These two protein chains interact to form a complex.

Sequence of the first protein:
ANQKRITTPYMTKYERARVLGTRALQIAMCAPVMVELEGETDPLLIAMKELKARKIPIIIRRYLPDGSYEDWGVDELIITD

Sequence of the second protein:
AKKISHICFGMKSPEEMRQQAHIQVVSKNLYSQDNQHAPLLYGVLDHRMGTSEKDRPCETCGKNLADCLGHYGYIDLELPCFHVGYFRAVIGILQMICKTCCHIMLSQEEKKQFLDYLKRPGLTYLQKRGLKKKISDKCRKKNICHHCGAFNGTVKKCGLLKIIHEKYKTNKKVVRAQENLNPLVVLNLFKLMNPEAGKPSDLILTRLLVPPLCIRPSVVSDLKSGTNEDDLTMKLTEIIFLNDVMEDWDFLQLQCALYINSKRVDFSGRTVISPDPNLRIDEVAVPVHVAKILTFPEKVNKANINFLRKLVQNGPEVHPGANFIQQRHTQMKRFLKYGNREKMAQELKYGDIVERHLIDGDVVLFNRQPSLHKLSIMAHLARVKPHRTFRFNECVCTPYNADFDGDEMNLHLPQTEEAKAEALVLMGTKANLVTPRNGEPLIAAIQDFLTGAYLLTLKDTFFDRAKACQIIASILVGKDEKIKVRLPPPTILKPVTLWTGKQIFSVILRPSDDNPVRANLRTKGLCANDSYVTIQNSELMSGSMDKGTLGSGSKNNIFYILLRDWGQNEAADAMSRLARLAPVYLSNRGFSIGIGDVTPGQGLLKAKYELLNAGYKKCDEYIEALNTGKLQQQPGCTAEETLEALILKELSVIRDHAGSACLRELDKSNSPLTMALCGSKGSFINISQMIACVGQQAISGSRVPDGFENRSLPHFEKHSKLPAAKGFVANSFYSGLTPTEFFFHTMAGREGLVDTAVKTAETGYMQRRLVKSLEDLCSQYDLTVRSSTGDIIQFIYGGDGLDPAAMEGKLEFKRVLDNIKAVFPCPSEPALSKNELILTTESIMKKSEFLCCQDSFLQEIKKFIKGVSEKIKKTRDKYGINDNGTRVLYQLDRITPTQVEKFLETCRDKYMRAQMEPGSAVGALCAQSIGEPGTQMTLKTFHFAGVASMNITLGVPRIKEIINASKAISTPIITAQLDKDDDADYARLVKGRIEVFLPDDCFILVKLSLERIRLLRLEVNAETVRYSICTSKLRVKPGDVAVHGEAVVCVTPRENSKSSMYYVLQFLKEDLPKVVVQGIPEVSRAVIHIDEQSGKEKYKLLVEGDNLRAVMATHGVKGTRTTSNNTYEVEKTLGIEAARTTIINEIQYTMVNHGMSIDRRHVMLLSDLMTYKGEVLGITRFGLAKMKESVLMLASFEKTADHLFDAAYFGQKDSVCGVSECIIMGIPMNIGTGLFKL

Residue-level contacts at the interface:
Residue R891 in the second protein contacts residue D112 in the first protein (closest heavy-atom distance 3.6 Å).
Residue K1361 in the second protein contacts residue Y109 in the first protein (closest heavy-atom distance 2.7 Å).
Residue E518 in the second protein is in contact with residue R64 in the first protein (closest heavy-atom distance 3.7 Å).
Residue L1359 in the second protein contacts residue Y109 in the first protein (closest heavy-atom distance 3.4 Å).
Residue M1023 in the second protein is in contact with residue T54 in the first protein (closest heavy-atom distance 4.0 Å).
Residue Q885 in the second protein is in contact with residue P111 in the first protein (closest heavy-atom distance 3.3 Å).
Residue D963 in the second protein interacts with residue R51 in the first protein (closest heavy-atom distance 3.6 Å).
Residue Q1026 in the second protein interacts with residue T54 in the first protein (closest heavy-atom distance 2.7 Å).
Residue D963 in the second protein is in contact with residue I52 in the first protein (closest heavy-atom distance 2.7 Å).
Residue Q962 in the second protein contacts residue R51 in the first protein (closest heavy-atom distance 3.5 Å).
Residue M1023 in the second protein is in contact with residue P55 in the first protein (closest heavy-atom distance 3.9 Å).
Residue S1031 in the second protein is in contact with residue Y60 in the first protein (closest heavy-atom distance 2.7 Å).
Residue L1362 in the second protein interacts with residue Y109 in the first protein (closest heavy-atom distance 3.4 Å).
Residue T1357 in the second protein interacts with residue R64 in the first protein (closest heavy-atom distance 3.2 Å).
Residue F1360 in the second protein interacts with residue I106 in the first protein (closest heavy-atom distance 3.4 Å).
Residue D963 in the second protein interacts with residue T53 in the first protein (closest heavy-atom distance 3.4 Å).
Residue R452 in the second protein contacts residue P89 in the first protein (closest heavy-atom distance 3.5 Å).
Residue E513 in the second protein is in contact with residue L71 in the first protein (closest heavy-atom distance 3.2 Å).
Residue Q962 in the second protein contacts residue T53 in the first protein (closest heavy-atom distance 3.6 Å).
Residue F1360 in the second protein contacts residue R107 in the first protein (closest heavy-atom distance 3.1 Å).
Residue Q962 in the second protein contacts residue T54 in the first protein (closest heavy-atom distance 3.7 Å).
Residue D458 in the second protein is in contact with residue L90 in the first protein (closest heavy-atom distance 3.7 Å).
Residue R1024 in the second protein is in contact with residue D127 in the first protein (closest heavy-atom distance 3.2 Å).
Residue F403 in the second protein interacts with residue P89 in the first protein (closest heavy-atom distance 3.6 Å).
Residue L522 in the second protein interacts with residue K59 in the first protein (closest heavy-atom distance 3.4 Å).
Residue E514 in the second protein contacts residue G67 in the first protein (closest heavy-atom distance 3.2 Å).
Residue L1362 in the second protein contacts residue R107 in the first protein (closest heavy-atom distance 3.5 Å).
Residue N397 in the second protein contacts residue M75 in the first protein (closest heavy-atom distance 3.7 Å).
Residue Q885 in the second protein is in contact with residue L110 in the first protein (closest heavy-atom distance 3.2 Å).
Residue R891 in the second protein is in contact with residue L110 in the first protein (closest heavy-atom distance 3.4 Å).
Residue Q962 in the second protein interacts with residue P55 in the first protein (closest heavy-atom distance 3.6 Å).
Residue V521 in the second protein interacts with residue L97 in the first protein (closest heavy-atom distance 3.9 Å).
Residue G1030 in the second protein contacts residue T58 in the first protein (closest heavy-atom distance 3.5 Å).
Residue D887 in the second protein interacts with residue L110 in the first protein (closest heavy-atom distance 3.2 Å).
Residue K395 in the second protein interacts with residue M75 in the first protein (closest heavy-atom distance 3.9 Å).
Residue E394 in the second protein is in contact with residue L90 in the first protein (closest heavy-atom distance 3.4 Å).
Residue F1360 in the second protein contacts residue Y109 in the first protein (closest heavy-atom distance 3.5 Å).
Residue L1362 in the second protein interacts with residue Y115 in the first protein (closest heavy-atom distance 4.0 Å).
Residue E514 in the second protein is in contact with residue L71 in the first protein (closest heavy-atom distance 3.4 Å).
Residue P1029 in the second protein contacts residue T54 in the first protein (closest heavy-atom distance 3.8 Å).
Residue D963 in the second protein is in contact with residue T54 in the first protein (closest heavy-atom distance 3.2 Å).
Residue L522 in the second protein contacts residue A63 in the first protein (closest heavy-atom distance 3.9 Å).
Residue L404 in the second protein contacts residue L90 in the first protein (closest heavy-atom distance 3.6 Å).
Residue L522 in the second protein interacts with residue Y60 in the first protein (closest heavy-atom distance 3.5 Å).
Residue Y886 in the second protein contacts residue I52 in the first protein (closest heavy-atom distance 3.6 Å).
Residue G457 in the second protein is in contact with residue L91 in the first protein (closest heavy-atom distance 3.4 Å).
Residue A517 in the second protein interacts with residue A93 in the first protein (closest heavy-atom distance 3.6 Å).
Residue F1360 in the second protein is in contact with residue R64 in the first protein (closest heavy-atom distance 3.6 Å).
Residue N397 in the second protein interacts with residue A74 in the first protein (closest heavy-atom distance 2.3 Å).
Residue A399 in the second protein is in contact with residue E84 in the first protein (closest heavy-atom distance 3.3 Å).
Residue Y886 in the second protein interacts with residue E116 in the first protein (closest heavy-atom distance 4.0 Å).
Residue E518 in the second protein interacts with residue A63 in the first protein (closest heavy-atom distance 3.4 Å).
Residue D456 in the second protein is in contact with residue L91 in the first protein (closest heavy-atom distance 3.0 Å).
Residue Y886 in the second protein interacts with residue Y109 in the first protein (closest heavy-atom distance 3.0 Å).
Residue V521 in the second protein contacts residue K59 in the first protein (closest heavy-atom distance 3.3 Å).
Residue K1361 in the second protein contacts residue Y115 in the first protein (closest heavy-atom distance 3.1 Å).
Residue G1030 in the second protein is in contact with residue Y60 in the first protein (closest heavy-atom distance 3.5 Å).
Residue Y886 in the second protein interacts with residue E61 in the first protein (closest heavy-atom distance 2.1 Å).
Residue Y886 in the second protein is in contact with residue R108 in the first protein (closest heavy-atom distance 3.5 Å).
Residue R452 in the second protein interacts with residue L90 in the first protein (closest heavy-atom distance 3.1 Å).